Sequence of protein 2:
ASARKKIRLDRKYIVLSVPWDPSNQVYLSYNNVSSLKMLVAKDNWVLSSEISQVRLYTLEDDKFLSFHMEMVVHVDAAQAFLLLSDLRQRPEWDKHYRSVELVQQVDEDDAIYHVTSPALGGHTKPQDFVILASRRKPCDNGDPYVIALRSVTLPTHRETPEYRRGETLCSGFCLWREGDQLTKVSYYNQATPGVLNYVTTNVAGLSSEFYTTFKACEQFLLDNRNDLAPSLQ

These two protein chains interact to form a complex.

Contacts between the two chains:
Residue A18 in protein 1 is in contact with residue Y50 in protein 2 (closest heavy-atom distance 3.7 Å).
Residue K21 in protein 1 is in contact with residue Y53 in protein 2 (closest heavy-atom distance 3.9 Å).
Residue S31 in protein 1 is in contact with residue D163 in protein 2 (closest heavy-atom distance 2.8 Å).
Residue H146 in protein 1 contacts residue A64 in protein 2 (closest heavy-atom distance 3.4 Å).
Residue R11 in protein 1 contacts residue S46 in protein 2 (closest heavy-atom distance 4.7 Å).
Residue G217 in protein 1 is in contact with residue D166 in protein 2 (closest heavy-atom distance 4.5 Å).
Residue H146 in protein 1 contacts residue G165 in protein 2 (closest heavy-atom distance 3.3 Å).
Residue K21 in protein 1 is in contact with residue K60 in protein 2 (closest heavy-atom distance 4.4 Å).
Residue A18 in protein 1 interacts with residue Y53 in protein 2 (closest heavy-atom distance 4.6 Å).
Residue I29 in protein 1 contacts residue P161 in protein 2 (closest heavy-atom distance 3.7 Å).
Residue E15 in protein 1 is in contact with residue S46 in protein 2 (closest heavy-atom distance 3.4 Å).
Residue N220 in protein 1 contacts residue K60 in protein 2 (closest heavy-atom distance 3.0 Å).
Residue K33 in protein 1 is in contact with residue D163 in protein 2 (closest heavy-atom distance 2.6 Å).
Residue A18 in protein 1 interacts with residue V49 in protein 2 (closest heavy-atom distance 3.4 Å).
Residue H146 in protein 1 interacts with residue D166 in protein 2 (closest heavy-atom distance 2.9 Å).
Residue E15 in protein 1 interacts with residue P45 in protein 2 (closest heavy-atom distance 4.3 Å).
Residue H146 in protein 1 interacts with residue V63 in protein 2 (closest heavy-atom distance 3.8 Å).
Residue T147 in protein 1 contacts residue K207 in protein 2 (closest heavy-atom distance 4.5 Å).
Residue H146 in protein 1 is in contact with residue P167 in protein 2 (closest heavy-atom distance 4.4 Å).
Residue I22 in protein 1 contacts residue R159 in protein 2 (closest heavy-atom distance 4.7 Å).
Residue S31 in protein 1 contacts residue C162 in protein 2 (closest heavy-atom distance 3.9 Å).
Residue R11 in protein 1 contacts residue D44 in protein 2 (closest heavy-atom distance 4.8 Å).
Residue G145 in protein 1 contacts residue W199 in protein 2 (closest heavy-atom distance 3.0 Å).
Residue L219 in protein 1 is in contact with residue N164 in protein 2 (closest heavy-atom distance 4.4 Å).
Residue E15 in protein 1 contacts residue V49 in protein 2 (closest heavy-atom distance 2.9 Å).
Residue G144 in protein 1 interacts with residue K60 in protein 2 (closest heavy-atom distance 3.4 Å).
Residue A142 in protein 1 contacts residue A64 in protein 2 (closest heavy-atom distance 4.0 Å).
Residue L219 in protein 1 is in contact with residue C162 in protein 2 (closest heavy-atom distance 3.8 Å).
Residue E15 in protein 1 contacts residue Y50 in protein 2 (closest heavy-atom distance 3.1 Å).
Residue P216 in protein 1 interacts with residue N164 in protein 2 (closest heavy-atom distance 2.9 Å).
Residue H146 in protein 1 is in contact with residue W199 in protein 2 (closest heavy-atom distance 4.2 Å).
Residue I29 in protein 1 is in contact with residue D163 in protein 2 (closest heavy-atom distance 3.3 Å).
Residue V30 in protein 1 is in contact with residue D163 in protein 2 (closest heavy-atom distance 3.7 Å).
Residue E15 in protein 1 interacts with residue N47 in protein 2 (closest heavy-atom distance 3.2 Å).
Residue R14 in protein 1 interacts with residue Y50 in protein 2 (closest heavy-atom distance 3.3 Å).
Residue T224 in protein 1 is in contact with residue Y53 in protein 2 (closest heavy-atom distance 3.2 Å).
Residue G145 in protein 1 contacts residue K60 in protein 2 (closest heavy-atom distance 2.8 Å).
Residue Y28 in protein 1 interacts with residue C162 in protein 2 (closest heavy-atom distance 3.7 Å).
Residue N220 in protein 1 interacts with residue D166 in protein 2 (closest heavy-atom distance 3.9 Å).
Residue G145 in protein 1 contacts residue P167 in protein 2 (closest heavy-atom distance 3.3 Å).
Residue G144 in protein 1 interacts with residue M61 in protein 2 (closest heavy-atom distance 4.1 Å).
Residue I29 in protein 1 interacts with residue K160 in protein 2 (closest heavy-atom distance 4.4 Å).
Residue G145 in protein 1 interacts with residue V63 in protein 2 (closest heavy-atom distance 3.7 Å).
Residue S31 in protein 1 is in contact with residue N164 in protein 2 (closest heavy-atom distance 4.5 Å).
Residue T147 in protein 1 contacts residue Y211 in protein 2 (closest heavy-atom distance 4.4 Å).
Residue I29 in protein 1 is in contact with residue C162 in protein 2 (closest heavy-atom distance 3.4 Å).
Residue R11 in protein 1 is in contact with residue N47 in protein 2 (closest heavy-atom distance 3.1 Å).
Residue G217 in protein 1 is in contact with residue N164 in protein 2 (closest heavy-atom distance 3.7 Å).
Residue R19 in protein 1 is in contact with residue V49 in protein 2 (closest heavy-atom distance 3.8 Å).
Residue T147 in protein 1 is in contact with residue V63 in protein 2 (closest heavy-atom distance 3.8 Å).
Residue L143 in protein 1 interacts with residue A64 in protein 2 (closest heavy-atom distance 3.5 Å).
Residue G145 in protein 1 interacts with residue M61 in protein 2 (closest heavy-atom distance 4.6 Å).
Residue V218 in protein 1 contacts residue N164 in protein 2 (closest heavy-atom distance 4.5 Å).
Residue G144 in protein 1 is in contact with residue A64 in protein 2 (closest heavy-atom distance 4.0 Å).
Residue G145 in protein 1 interacts with residue A64 in protein 2 (closest heavy-atom distance 4.4 Å).
Residue I22 in protein 1 interacts with residue V49 in protein 2 (closest heavy-atom distance 3.5 Å).
Residue L229 in protein 1 contacts residue Y53 in protein 2 (closest heavy-atom distance 3.8 Å).
Residue E15 in protein 1 is in contact with residue Q48 in protein 2 (closest heavy-atom distance 3.1 Å).
Residue R14 in protein 1 contacts residue N47 in protein 2 (closest heavy-atom distance 2.9 Å).
Residue L229 in protein 1 contacts residue Y50 in protein 2 (closest heavy-atom distance 4.0 Å).

Sequence of protein 1:
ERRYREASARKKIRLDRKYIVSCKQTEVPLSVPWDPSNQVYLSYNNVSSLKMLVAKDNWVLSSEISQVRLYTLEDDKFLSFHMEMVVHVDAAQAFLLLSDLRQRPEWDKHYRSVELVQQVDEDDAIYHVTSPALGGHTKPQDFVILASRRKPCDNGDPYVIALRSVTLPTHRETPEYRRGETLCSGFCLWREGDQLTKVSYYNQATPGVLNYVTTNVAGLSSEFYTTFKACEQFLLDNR